The following describes two proteins that form a bound complex.

Sequence of protein 1:
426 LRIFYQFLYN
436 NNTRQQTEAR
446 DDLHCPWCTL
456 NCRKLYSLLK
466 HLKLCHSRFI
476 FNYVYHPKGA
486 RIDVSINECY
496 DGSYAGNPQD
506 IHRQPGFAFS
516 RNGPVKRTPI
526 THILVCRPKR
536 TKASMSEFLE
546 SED

Residue-level contacts at the interface:
Residue R439 in protein 1 is in contact with residue F86 in protein 2 (closest heavy-atom distance 3.3 Å).
Residue V489 in protein 1 contacts residue F90 in protein 2 (closest heavy-atom distance 3.9 Å).
Residue S490 in protein 1 interacts with residue F90 in protein 2 (closest heavy-atom distance 4.9 Å).
Residue C453 in protein 1 contacts residue L105 in protein 2 (closest heavy-atom distance 4.2 Å).
Residue Y434 in protein 1 contacts residue A89 in protein 2 (closest heavy-atom distance 4.5 Å).
Residue W452 in protein 1 contacts residue P93 in protein 2 (closest heavy-atom distance 5.0 Å).
Residue T454 in protein 1 interacts with residue R101 in protein 2 (closest heavy-atom distance 4.0 Å).
Residue Y434 in protein 1 contacts residue L85 in protein 2 (closest heavy-atom distance 3.9 Å).
Residue F474 in protein 1 interacts with residue F90 in protein 2 (closest heavy-atom distance 4.7 Å).
Residue Y434 in protein 1 interacts with residue F90 in protein 2 (closest heavy-atom distance 4.5 Å).
Residue C470 in protein 1 is in contact with residue Y117 in protein 2 (closest heavy-atom distance 4.6 Å).
Residue R458 in protein 1 is in contact with residue R121 in protein 2 (closest heavy-atom distance 4.2 Å).
Residue K459 in protein 1 is in contact with residue H120 in protein 2 (closest heavy-atom distance 3.5 Å).
Residue C453 in protein 1 contacts residue R101 in protein 2 (closest heavy-atom distance 3.8 Å).
Residue C457 in protein 1 contacts residue M118 in protein 2 (closest heavy-atom distance 3.7 Å).
Residue R473 in protein 1 is in contact with residue P93 in protein 2 (closest heavy-atom distance 3.5 Å).
Residue W452 in protein 1 is in contact with residue R101 in protein 2 (closest heavy-atom distance 3.8 Å).
Residue S472 in protein 1 contacts residue Y97 in protein 2 (closest heavy-atom distance 3.7 Å).
Residue F474 in protein 1 contacts residue T94 in protein 2 (closest heavy-atom distance 4.9 Å).
Residue K465 in protein 1 contacts residue Y117 in protein 2 (closest heavy-atom distance 4.0 Å).
Residue R473 in protein 1 interacts with residue Y97 in protein 2 (closest heavy-atom distance 3.2 Å).
Residue S462 in protein 1 interacts with residue Y117 in protein 2 (closest heavy-atom distance 3.4 Å).
Residue S462 in protein 1 is in contact with residue M118 in protein 2 (closest heavy-atom distance 2.9 Å).
Residue W452 in protein 1 interacts with residue Y97 in protein 2 (closest heavy-atom distance 4.2 Å).
Residue Q440 in protein 1 interacts with residue F86 in protein 2 (closest heavy-atom distance 3.7 Å).
Residue T438 in protein 1 interacts with residue F86 in protein 2 (closest heavy-atom distance 4.6 Å).
Residue H466 in protein 1 is in contact with residue Y117 in protein 2 (closest heavy-atom distance 3.5 Å).
Residue C470 in protein 1 contacts residue H112 in protein 2 (closest heavy-atom distance 4.5 Å).
Residue C457 in protein 1 interacts with residue R121 in protein 2 (closest heavy-atom distance 4.6 Å).
Residue F474 in protein 1 contacts residue Y97 in protein 2 (closest heavy-atom distance 4.6 Å).
Residue R439 in protein 1 contacts residue H83 in protein 2 (closest heavy-atom distance 3.9 Å).
Residue F432 in protein 1 is in contact with residue F86 in protein 2 (closest heavy-atom distance 3.6 Å).
Residue R473 in protein 1 is in contact with residue I96 in protein 2 (closest heavy-atom distance 3.8 Å).
Residue T454 in protein 1 contacts residue L105 in protein 2 (closest heavy-atom distance 4.0 Å).
Residue H466 in protein 1 interacts with residue H112 in protein 2 (closest heavy-atom distance 4.0 Å).
Residue Y495 in protein 1 interacts with residue Y97 in protein 2 (closest heavy-atom distance 4.4 Å).
Residue P451 in protein 1 contacts residue R98 in protein 2 (closest heavy-atom distance 4.0 Å).
Residue W452 in protein 1 contacts residue R98 in protein 2 (closest heavy-atom distance 4.3 Å).
Residue F474 in protein 1 interacts with residue P93 in protein 2 (closest heavy-atom distance 3.2 Å).
Residue I491 in protein 1 is in contact with residue F90 in protein 2 (closest heavy-atom distance 4.0 Å).
Residue L433 in protein 1 interacts with residue F90 in protein 2 (closest heavy-atom distance 4.0 Å).
Residue S462 in protein 1 interacts with residue H120 in protein 2 (closest heavy-atom distance 4.2 Å).
Residue H471 in protein 1 is in contact with residue Y97 in protein 2 (closest heavy-atom distance 3.6 Å).
Residue C470 in protein 1 contacts residue Y97 in protein 2 (closest heavy-atom distance 3.8 Å).
Residue K459 in protein 1 interacts with residue Y117 in protein 2 (closest heavy-atom distance 5.0 Å).
Residue W452 in protein 1 contacts residue T94 in protein 2 (closest heavy-atom distance 3.2 Å).
Residue R458 in protein 1 contacts residue H120 in protein 2 (closest heavy-atom distance 3.7 Å).
Residue L469 in protein 1 is in contact with residue Y117 in protein 2 (closest heavy-atom distance 3.9 Å).
Residue L455 in protein 1 interacts with residue H112 in protein 2 (closest heavy-atom distance 3.3 Å).
Residue Y434 in protein 1 is in contact with residue F86 in protein 2 (closest heavy-atom distance 3.3 Å).
Residue L433 in protein 1 contacts residue F86 in protein 2 (closest heavy-atom distance 4.7 Å).
Residue N456 in protein 1 interacts with residue M118 in protein 2 (closest heavy-atom distance 4.1 Å).
Residue C470 in protein 1 interacts with residue F110 in protein 2 (closest heavy-atom distance 4.7 Å).
Residue F432 in protein 1 interacts with residue F90 in protein 2 (closest heavy-atom distance 3.9 Å).
Residue L455 in protein 1 interacts with residue M118 in protein 2 (closest heavy-atom distance 4.3 Å).
Residue N456 in protein 1 is in contact with residue R121 in protein 2 (closest heavy-atom distance 3.0 Å).
Residue L455 in protein 1 contacts residue R121 in protein 2 (closest heavy-atom distance 3.6 Å).
Residue T454 in protein 1 interacts with residue R98 in protein 2 (closest heavy-atom distance 5.0 Å).

Sequence of protein 2:
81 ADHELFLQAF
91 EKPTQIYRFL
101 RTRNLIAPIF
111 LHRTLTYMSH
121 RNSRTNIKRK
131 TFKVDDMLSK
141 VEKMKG